Residue-level contacts at the interface:
Residue D413 in protein 1 is in contact with residue A347 in protein 2 (closest heavy-atom distance 2.8 Å).
Residue T281 in protein 1 is in contact with residue Q350 in protein 2 (closest heavy-atom distance 2.7 Å).
Residue Q416 in protein 1 interacts with residue Y343 in protein 2 (closest heavy-atom distance 2.8 Å).
Residue K312 in protein 1 interacts with residue E393 in protein 2 (closest heavy-atom distance 3.0 Å).
Residue Q549 in protein 1 is in contact with residue D239 in protein 2 (closest heavy-atom distance 2.4 Å).
Residue P333 in protein 1 interacts with residue V484 in protein 2 (closest heavy-atom distance 2.9 Å).
Residue D300 in protein 1 contacts residue R81 in protein 2 (closest heavy-atom distance 2.6 Å).
Residue E335 in protein 1 is in contact with residue E346 in protein 2 (closest heavy-atom distance 2.4 Å).
Residue T326 in protein 1 contacts residue A97 in protein 2 (closest heavy-atom distance 3.0 Å).
Residue D434 in protein 1 interacts with residue K439 in protein 2 (closest heavy-atom distance 2.9 Å).
Residue D427 in protein 1 interacts with residue G441 in protein 2 (closest heavy-atom distance 2.6 Å).
Residue T450 in protein 1 contacts residue E346 in protein 2 (closest heavy-atom distance 2.8 Å).
Residue E327 in protein 1 is in contact with residue Y211 in protein 2 (closest heavy-atom distance 2.8 Å).
Residue N458 in protein 1 interacts with residue T476 in protein 2 (closest heavy-atom distance 3.0 Å).
Residue R283 in protein 1 interacts with residue D99 in protein 2 (closest heavy-atom distance 2.9 Å).
Residue G363 in protein 1 interacts with residue T349 in protein 2 (closest heavy-atom distance 2.8 Å).
Residue N459 in protein 1 contacts residue D477 in protein 2 (closest heavy-atom distance 3.0 Å).
Residue V424 in protein 1 contacts residue G94 in protein 2 (closest heavy-atom distance 3.0 Å).
Residue G407 in protein 1 interacts with residue S348 in protein 2 (closest heavy-atom distance 3.0 Å).
Residue D405 in protein 1 is in contact with residue T349 in protein 2 (closest heavy-atom distance 2.3 Å).
Residue E327 in protein 1 contacts residue D100 in protein 2 (closest heavy-atom distance 3.0 Å).
Residue R581 in protein 1 is in contact with residue D475 in protein 2 (closest heavy-atom distance 2.6 Å).
Residue K582 in protein 1 contacts residue T182 in protein 2 (closest heavy-atom distance 2.8 Å).
Residue N321 in protein 1 contacts residue Y343 in protein 2 (closest heavy-atom distance 2.6 Å).
Residue L287 in protein 1 is in contact with residue R191 in protein 2 (closest heavy-atom distance 2.4 Å).
Residue A364 in protein 1 is in contact with residue D215 in protein 2 (closest heavy-atom distance 2.9 Å).
Residue N449 in protein 1 is in contact with residue N449 in protein 2 (closest heavy-atom distance 2.9 Å).
Residue N458 in protein 1 contacts residue D477 in protein 2 (closest heavy-atom distance 3.0 Å).
Residue R283 in protein 1 is in contact with residue P352 in protein 2 (closest heavy-atom distance 2.6 Å).
Residue Y409 in protein 1 is in contact with residue A347 in protein 2 (closest heavy-atom distance 2.9 Å).
Residue N426 in protein 1 is in contact with residue H222 in protein 2 (closest heavy-atom distance 2.9 Å).
Residue R283 in protein 1 is in contact with residue I101 in protein 2 (closest heavy-atom distance 3.0 Å).
Residue R274 in protein 1 is in contact with residue D475 in protein 2 (closest heavy-atom distance 2.7 Å).
Residue L457 in protein 1 is in contact with residue L478 in protein 2 (closest heavy-atom distance 2.9 Å).
Residue N323 in protein 1 is in contact with residue R377 in protein 2 (closest heavy-atom distance 2.8 Å).
Residue T317 in protein 1 contacts residue R377 in protein 2 (closest heavy-atom distance 2.7 Å).
Residue L583 in protein 1 is in contact with residue D475 in protein 2 (closest heavy-atom distance 2.6 Å).
Residue S339 in protein 1 contacts residue E346 in protein 2 (closest heavy-atom distance 2.6 Å).
Residue Y584 in protein 1 interacts with residue D471 in protein 2 (closest heavy-atom distance 2.6 Å).
Residue N426 in protein 1 interacts with residue K439 in protein 2 (closest heavy-atom distance 2.9 Å).
Residue R313 in protein 1 contacts residue D100 in protein 2 (closest heavy-atom distance 2.8 Å).
Residue T326 in protein 1 is in contact with residue D99 in protein 2 (closest heavy-atom distance 2.8 Å).
Residue P423 in protein 1 contacts residue G94 in protein 2 (closest heavy-atom distance 3.1 Å).
Residue E327 in protein 1 interacts with residue R191 in protein 2 (closest heavy-atom distance 3.1 Å).
Residue N546 in protein 1 contacts residue F243 in protein 2 (closest heavy-atom distance 2.7 Å).
Residue G304 in protein 1 interacts with residue V83 in protein 2 (closest heavy-atom distance 3.0 Å).
Residue R408 in protein 1 contacts residue E346 in protein 2 (closest heavy-atom distance 2.5 Å).
Residue Q318 in protein 1 contacts residue I357 in protein 2 (closest heavy-atom distance 2.8 Å).
Residue Q318 in protein 1 contacts residue G374 in protein 2 (closest heavy-atom distance 3.1 Å).
Residue T317 in protein 1 contacts residue P376 in protein 2 (closest heavy-atom distance 3.1 Å).
Residue I330 in protein 1 contacts residue R191 in protein 2 (closest heavy-atom distance 3.1 Å).
Residue H277 in protein 1 interacts with residue D239 in protein 2 (closest heavy-atom distance 2.9 Å).
Residue P453 in protein 1 contacts residue R481 in protein 2 (closest heavy-atom distance 2.9 Å).
Residue W414 in protein 1 contacts residue F345 in protein 2 (closest heavy-atom distance 3.1 Å).
Residue G362 in protein 1 contacts residue S348 in protein 2 (closest heavy-atom distance 3.0 Å).
Residue V429 in protein 1 is in contact with residue K439 in protein 2 (closest heavy-atom distance 2.7 Å).
Residue P288 in protein 1 interacts with residue R209 in protein 2 (closest heavy-atom distance 2.9 Å).
Residue Q310 in protein 1 contacts residue L98 in protein 2 (closest heavy-atom distance 3.0 Å).
Residue H277 in protein 1 interacts with residue D240 in protein 2 (closest heavy-atom distance 2.7 Å).
Residue T322 in protein 1 contacts residue R377 in protein 2 (closest heavy-atom distance 3.0 Å).

The following describes two proteins that form a bound complex.

Sequence of protein 1:
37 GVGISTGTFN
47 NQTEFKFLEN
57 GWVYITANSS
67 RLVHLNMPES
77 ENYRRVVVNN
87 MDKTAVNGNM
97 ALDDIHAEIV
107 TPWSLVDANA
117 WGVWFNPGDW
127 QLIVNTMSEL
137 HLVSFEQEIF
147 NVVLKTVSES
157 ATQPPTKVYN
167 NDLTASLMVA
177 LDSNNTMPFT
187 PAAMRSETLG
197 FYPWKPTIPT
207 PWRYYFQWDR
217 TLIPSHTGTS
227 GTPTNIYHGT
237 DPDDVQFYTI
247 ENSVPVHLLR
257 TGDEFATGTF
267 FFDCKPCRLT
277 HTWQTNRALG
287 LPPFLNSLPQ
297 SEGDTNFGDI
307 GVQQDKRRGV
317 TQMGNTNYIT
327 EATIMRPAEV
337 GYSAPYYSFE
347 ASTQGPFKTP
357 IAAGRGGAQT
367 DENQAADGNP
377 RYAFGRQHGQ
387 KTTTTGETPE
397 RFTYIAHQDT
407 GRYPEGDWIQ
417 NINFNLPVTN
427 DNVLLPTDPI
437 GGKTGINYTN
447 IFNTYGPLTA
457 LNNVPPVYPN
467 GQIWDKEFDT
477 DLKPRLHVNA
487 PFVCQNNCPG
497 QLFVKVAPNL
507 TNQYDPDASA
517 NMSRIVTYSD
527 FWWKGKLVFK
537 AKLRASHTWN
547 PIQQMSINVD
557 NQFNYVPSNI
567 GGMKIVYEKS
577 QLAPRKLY

Sequence of protein 2:
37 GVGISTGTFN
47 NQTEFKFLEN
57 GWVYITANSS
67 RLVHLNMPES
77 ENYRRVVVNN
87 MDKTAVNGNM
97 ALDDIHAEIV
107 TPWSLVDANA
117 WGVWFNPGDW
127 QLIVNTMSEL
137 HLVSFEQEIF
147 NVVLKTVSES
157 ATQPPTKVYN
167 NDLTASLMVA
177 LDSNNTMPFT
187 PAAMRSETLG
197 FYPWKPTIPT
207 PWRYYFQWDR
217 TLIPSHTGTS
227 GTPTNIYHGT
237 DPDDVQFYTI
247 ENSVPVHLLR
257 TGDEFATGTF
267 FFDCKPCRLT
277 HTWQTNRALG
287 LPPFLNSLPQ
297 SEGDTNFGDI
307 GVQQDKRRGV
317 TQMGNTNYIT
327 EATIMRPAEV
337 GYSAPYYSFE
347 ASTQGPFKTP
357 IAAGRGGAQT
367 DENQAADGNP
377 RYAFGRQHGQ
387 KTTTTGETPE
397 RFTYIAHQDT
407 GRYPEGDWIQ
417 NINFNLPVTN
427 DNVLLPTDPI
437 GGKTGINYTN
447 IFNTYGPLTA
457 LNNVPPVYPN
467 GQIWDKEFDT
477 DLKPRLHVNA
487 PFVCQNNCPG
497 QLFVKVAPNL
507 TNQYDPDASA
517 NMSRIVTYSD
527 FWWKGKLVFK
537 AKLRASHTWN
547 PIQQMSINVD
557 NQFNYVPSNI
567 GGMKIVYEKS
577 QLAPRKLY